Sequence of the second protein:
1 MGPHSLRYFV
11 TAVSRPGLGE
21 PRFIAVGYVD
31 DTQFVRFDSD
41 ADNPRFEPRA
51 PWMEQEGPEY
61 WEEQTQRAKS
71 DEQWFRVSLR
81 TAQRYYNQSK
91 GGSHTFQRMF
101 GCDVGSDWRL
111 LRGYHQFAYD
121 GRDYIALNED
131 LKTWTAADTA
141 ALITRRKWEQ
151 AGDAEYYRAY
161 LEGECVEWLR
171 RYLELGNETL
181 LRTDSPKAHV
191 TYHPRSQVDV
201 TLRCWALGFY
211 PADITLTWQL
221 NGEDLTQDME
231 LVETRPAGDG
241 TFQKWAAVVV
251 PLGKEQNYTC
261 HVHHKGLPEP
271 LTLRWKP

Sequence of the first protein:
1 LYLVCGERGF

The following describes two proteins that form a bound complex.

Residue-level contacts at the interface:
Residue I143 in the second protein contacts residue F10 in the first protein (closest heavy-atom distance 4.0 Å).
Residue E63 in the second protein interacts with residue L1 in the first protein (closest heavy-atom distance 3.8 Å).
Residue Y160 in the second protein is in contact with residue L1 in the first protein (closest heavy-atom distance 2.5 Å).
Residue Y156 in the second protein is in contact with residue L3 in the first protein (closest heavy-atom distance 3.6 Å).
Residue W168 in the second protein contacts residue L1 in the first protein (closest heavy-atom distance 3.4 Å).
Residue A25 in the second protein contacts residue Y2 in the first protein (closest heavy-atom distance 4.2 Å).
Residue F23 in the second protein interacts with residue Y2 in the first protein (closest heavy-atom distance 3.9 Å).
Residue R98 in the second protein contacts residue C5 in the first protein (closest heavy-atom distance 3.7 Å).
Residue D71 in the second protein contacts residue C5 in the first protein (closest heavy-atom distance 2.8 Å).
Residue F117 in the second protein contacts residue R8 in the first protein (closest heavy-atom distance 4.0 Å).
Residue K147 in the second protein is in contact with residue F10 in the first protein (closest heavy-atom distance 3.5 Å).
Residue D71 in the second protein contacts residue Y2 in the first protein (closest heavy-atom distance 2.6 Å).
Residue V10 in the second protein contacts residue Y2 in the first protein (closest heavy-atom distance 3.8 Å).
Residue W74 in the second protein interacts with residue F10 in the first protein (closest heavy-atom distance 4.2 Å).
Residue W74 in the second protein interacts with residue E7 in the first protein (closest heavy-atom distance 4.2 Å).
Residue R67 in the second protein interacts with residue L1 in the first protein (closest heavy-atom distance 3.4 Å).
Residue W74 in the second protein is in contact with residue R8 in the first protein (closest heavy-atom distance 3.4 Å).
Residue L6 in the second protein is in contact with residue L1 in the first protein (closest heavy-atom distance 3.8 Å).
Residue S78 in the second protein interacts with residue F10 in the first protein (closest heavy-atom distance 3.9 Å).
Residue T81 in the second protein is in contact with residue F10 in the first protein (closest heavy-atom distance 4.1 Å).
Residue Y157 in the second protein is in contact with residue V4 in the first protein (closest heavy-atom distance 3.3 Å).
Residue F46 in the second protein interacts with residue Y2 in the first protein (closest heavy-atom distance 4.1 Å).
Residue Y157 in the second protein is in contact with residue R8 in the first protein (closest heavy-atom distance 3.6 Å).
Residue W74 in the second protein is in contact with residue C5 in the first protein (closest heavy-atom distance 3.2 Å).
Residue W74 in the second protein contacts residue G9 in the first protein (closest heavy-atom distance 3.2 Å).
Residue A68 in the second protein contacts residue Y2 in the first protein (closest heavy-atom distance 4.4 Å).
Residue H115 in the second protein contacts residue R8 in the first protein (closest heavy-atom distance 3.2 Å).
Residue F117 in the second protein interacts with residue C5 in the first protein (closest heavy-atom distance 4.1 Å).
Residue Y157 in the second protein is in contact with residue C5 in the first protein (closest heavy-atom distance 3.0 Å).
Residue W148 in the second protein interacts with residue R8 in the first protein (closest heavy-atom distance 3.4 Å).
Residue Y8 in the second protein contacts residue Y2 in the first protein (closest heavy-atom distance 3.2 Å).
Residue Q64 in the second protein is in contact with residue L1 in the first protein (closest heavy-atom distance 3.3 Å).
Residue S70 in the second protein contacts residue G6 in the first protein (closest heavy-atom distance 3.8 Å).
Residue R67 in the second protein is in contact with residue Y2 in the first protein (closest heavy-atom distance 2.8 Å).
Residue Q64 in the second protein is in contact with residue Y2 in the first protein (closest heavy-atom distance 2.9 Å).
Residue Y157 in the second protein is in contact with residue L3 in the first protein (closest heavy-atom distance 3.6 Å).
Residue Y160 in the second protein contacts residue L3 in the first protein (closest heavy-atom distance 4.0 Å).
Residue R67 in the second protein is in contact with residue L3 in the first protein (closest heavy-atom distance 3.5 Å).
Residue W148 in the second protein is in contact with residue G9 in the first protein (closest heavy-atom distance 3.1 Å).
Residue R98 in the second protein contacts residue Y2 in the first protein (closest heavy-atom distance 4.0 Å).
Residue S78 in the second protein is in contact with residue G9 in the first protein (closest heavy-atom distance 3.6 Å).
Residue A140 in the second protein is in contact with residue F10 in the first protein (closest heavy-atom distance 4.0 Å).
Residue D71 in the second protein contacts residue V4 in the first protein (closest heavy-atom distance 2.6 Å).
Residue Y172 in the second protein is in contact with residue L1 in the first protein (closest heavy-atom distance 3.0 Å).
Residue Y8 in the second protein contacts residue L1 in the first protein (closest heavy-atom distance 2.8 Å).
Residue W134 in the second protein is in contact with residue R8 in the first protein (closest heavy-atom distance 4.4 Å).
Residue R67 in the second protein is in contact with residue V4 in the first protein (closest heavy-atom distance 3.1 Å).
Residue E164 in the second protein is in contact with residue L1 in the first protein (closest heavy-atom distance 3.2 Å).
Residue F100 in the second protein interacts with residue L1 in the first protein (closest heavy-atom distance 4.3 Å).
Residue Y124 in the second protein contacts residue F10 in the first protein (closest heavy-atom distance 3.7 Å).
Residue Y85 in the second protein is in contact with residue F10 in the first protein (closest heavy-atom distance 3.5 Å).
Residue T144 in the second protein is in contact with residue F10 in the first protein (closest heavy-atom distance 3.0 Å).
Residue K147 in the second protein contacts residue G9 in the first protein (closest heavy-atom distance 4.1 Å).
Residue D71 in the second protein is in contact with residue L3 in the first protein (closest heavy-atom distance 4.3 Å).
Residue F96 in the second protein contacts residue F10 in the first protein (closest heavy-atom distance 4.4 Å).
Residue F100 in the second protein interacts with residue L3 in the first protein (closest heavy-atom distance 3.7 Å).
Residue F100 in the second protein contacts residue Y2 in the first protein (closest heavy-atom distance 3.5 Å).
Residue S70 in the second protein is in contact with residue V4 in the first protein (closest heavy-atom distance 3.1 Å).
Residue R98 in the second protein contacts residue L3 in the first protein (closest heavy-atom distance 2.9 Å).
Residue D153 in the second protein interacts with residue R8 in the first protein (closest heavy-atom distance 2.0 Å).